Sequence of protein 1:
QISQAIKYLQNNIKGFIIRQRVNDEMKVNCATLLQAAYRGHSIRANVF

Residue-level contacts at the interface:
Residue F85 in protein 2 is in contact with residue Y8 in protein 1 (closest heavy-atom distance 3.8 Å).
Residue D84 in protein 2 interacts with residue A5 in protein 1 (closest heavy-atom distance 3.3 Å).
Residue T38 in protein 2 is in contact with residue N11 in protein 1 (closest heavy-atom distance 3.4 Å).
Residue R31 in protein 2 contacts residue G15 in protein 1 (closest heavy-atom distance 3.9 Å).
Residue A32 in protein 2 interacts with residue I18 in protein 1 (closest heavy-atom distance 3.8 Å).
Residue L124 in protein 2 contacts residue I13 in protein 1 (closest heavy-atom distance 4.0 Å).
Residue K126 in protein 2 interacts with residue Q20 in protein 1 (closest heavy-atom distance 3.3 Å).
Residue G113 in protein 2 contacts residue I6 in protein 1 (closest heavy-atom distance 4.0 Å).
Residue F85 in protein 2 contacts residue A5 in protein 1 (closest heavy-atom distance 3.5 Å).
Residue Y35 in protein 2 is in contact with residue R19 in protein 1 (closest heavy-atom distance 3.2 Å).
Residue K126 in protein 2 is in contact with residue D24 in protein 1 (closest heavy-atom distance 3.9 Å).
Residue L116 in protein 2 interacts with residue Q10 in protein 1 (closest heavy-atom distance 4.1 Å).
Residue A32 in protein 2 is in contact with residue V22 in protein 1 (closest heavy-atom distance 4.0 Å).
Residue L109 in protein 2 interacts with residue I13 in protein 1 (closest heavy-atom distance 3.4 Å).
Residue N36 in protein 2 contacts residue G15 in protein 1 (closest heavy-atom distance 3.5 Å).
Residue E114 in protein 2 interacts with residue N11 in protein 1 (closest heavy-atom distance 2.7 Å).
Residue Q148 in protein 2 contacts residue R19 in protein 1 (closest heavy-atom distance 3.3 Å).
Residue N36 in protein 2 contacts residue N12 in protein 1 (closest heavy-atom distance 3.4 Å).
Residue E120 in protein 2 contacts residue I17 in protein 1 (closest heavy-atom distance 3.2 Å).
Residue L109 in protein 2 interacts with residue Q10 in protein 1 (closest heavy-atom distance 3.0 Å).
Residue F89 in protein 2 interacts with residue L9 in protein 1 (closest heavy-atom distance 3.9 Å).
Residue K15 in protein 2 is in contact with residue E25 in protein 1 (closest heavy-atom distance 3.4 Å).
Residue E120 in protein 2 is in contact with residue K14 in protein 1 (closest heavy-atom distance 2.9 Å).
Residue R31 in protein 2 contacts residue R19 in protein 1 (closest heavy-atom distance 2.9 Å).
Residue F13 in protein 2 contacts residue V22 in protein 1 (closest heavy-atom distance 4.1 Å).
Residue E123 in protein 2 interacts with residue I17 in protein 1 (closest heavy-atom distance 3.4 Å).
Residue V145 in protein 2 is in contact with residue N12 in protein 1 (closest heavy-atom distance 3.8 Å).
Residue M108 in protein 2 interacts with residue Q10 in protein 1 (closest heavy-atom distance 3.9 Å).
Residue E123 in protein 2 interacts with residue Q20 in protein 1 (closest heavy-atom distance 2.9 Å).
Residue M108 in protein 2 interacts with residue I6 in protein 1 (closest heavy-atom distance 4.0 Å).
Residue E114 in protein 2 contacts residue K7 in protein 1 (closest heavy-atom distance 3.5 Å).
Residue L146 in protein 2 contacts residue N12 in protein 1 (closest heavy-atom distance 3.5 Å).
Residue L124 in protein 2 is in contact with residue F16 in protein 1 (closest heavy-atom distance 3.8 Å).
Residue G113 in protein 2 contacts residue K7 in protein 1 (closest heavy-atom distance 3.4 Å).
Residue A32 in protein 2 contacts residue R19 in protein 1 (closest heavy-atom distance 3.8 Å).
Residue L12 in protein 2 interacts with residue E25 in protein 1 (closest heavy-atom distance 3.4 Å).
Residue L112 in protein 2 contacts residue I6 in protein 1 (closest heavy-atom distance 3.6 Å).
Residue N36 in protein 2 interacts with residue N11 in protein 1 (closest heavy-atom distance 3.8 Å).
Residue G127 in protein 2 is in contact with residue F16 in protein 1 (closest heavy-atom distance 4.1 Å).
Residue F85 in protein 2 contacts residue L9 in protein 1 (closest heavy-atom distance 3.5 Å).
Residue V145 in protein 2 is in contact with residue F16 in protein 1 (closest heavy-atom distance 3.7 Å).
Residue G34 in protein 2 contacts residue R19 in protein 1 (closest heavy-atom distance 3.7 Å).
Residue M108 in protein 2 interacts with residue L9 in protein 1 (closest heavy-atom distance 4.1 Å).
Residue E114 in protein 2 contacts residue Q10 in protein 1 (closest heavy-atom distance 2.7 Å).
Residue L116 in protein 2 interacts with residue K14 in protein 1 (closest heavy-atom distance 3.6 Å).
Residue R31 in protein 2 is in contact with residue I18 in protein 1 (closest heavy-atom distance 3.9 Å).
Residue V91 in protein 2 interacts with residue I2 in protein 1 (closest heavy-atom distance 3.5 Å).
Residue N39 in protein 2 interacts with residue K14 in protein 1 (closest heavy-atom distance 3.9 Å).
Residue L12 in protein 2 is in contact with residue M26 in protein 1 (closest heavy-atom distance 3.8 Å).
Residue L116 in protein 2 is in contact with residue I13 in protein 1 (closest heavy-atom distance 3.8 Å).
Residue K115 in protein 2 interacts with residue Q10 in protein 1 (closest heavy-atom distance 3.8 Å).
Residue L112 in protein 2 contacts residue Q10 in protein 1 (closest heavy-atom distance 2.8 Å).
Residue D144 in protein 2 interacts with residue F16 in protein 1 (closest heavy-atom distance 3.4 Å).
Residue G113 in protein 2 interacts with residue Q10 in protein 1 (closest heavy-atom distance 3.5 Å).
Residue A80 in protein 2 contacts residue N12 in protein 1 (closest heavy-atom distance 3.6 Å).
Residue D28 in protein 2 interacts with residue I18 in protein 1 (closest heavy-atom distance 3.3 Å).
Residue E123 in protein 2 interacts with residue R21 in protein 1 (closest heavy-atom distance 2.6 Å).
Residue G127 in protein 2 is in contact with residue Q20 in protein 1 (closest heavy-atom distance 3.1 Å).
Residue R31 in protein 2 contacts residue K14 in protein 1 (closest heavy-atom distance 3.9 Å).
Residue N36 in protein 2 contacts residue R19 in protein 1 (closest heavy-atom distance 2.8 Å).

This data describes a binding interaction between two proteins.

Sequence of protein 2:
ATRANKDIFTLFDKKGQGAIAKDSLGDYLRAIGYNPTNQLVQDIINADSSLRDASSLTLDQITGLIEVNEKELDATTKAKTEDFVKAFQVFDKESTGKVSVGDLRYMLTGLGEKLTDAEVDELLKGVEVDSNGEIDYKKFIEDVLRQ